This data describes a binding interaction between two proteins.

Contacts between the two chains:
Residue L22 in protein 2 interacts with residue L22 in protein 1 (closest heavy-atom distance 4.0 Å).
Residue V9 in protein 2 is in contact with residue M12 in protein 1 (closest heavy-atom distance 4.8 Å).
Residue L22 in protein 2 contacts residue T23 in protein 1 (closest heavy-atom distance 4.2 Å).
Residue L22 in protein 2 interacts with residue E26 in protein 1 (closest heavy-atom distance 3.6 Å).
Residue K39 in protein 2 interacts with residue L40 in protein 1 (closest heavy-atom distance 4.8 Å).
Residue Q29 in protein 2 is in contact with residue Q29 in protein 1 (closest heavy-atom distance 3.2 Å).
Residue K39 in protein 2 is in contact with residue Y37 in protein 1 (closest heavy-atom distance 2.9 Å).
Residue L32 in protein 2 interacts with residue L33 in protein 1 (closest heavy-atom distance 4.2 Å).
Residue R35 in protein 2 is in contact with residue Y37 in protein 1 (closest heavy-atom distance 3.9 Å).
Residue Q15 in protein 2 is in contact with residue Q15 in protein 1 (closest heavy-atom distance 3.3 Å).
Residue M18 in protein 2 contacts residue L16 in protein 1 (closest heavy-atom distance 3.6 Å).
Residue E11 in protein 2 interacts with residue M12 in protein 1 (closest heavy-atom distance 3.6 Å).
Residue M18 in protein 2 interacts with residue D20 in protein 1 (closest heavy-atom distance 4.7 Å).
Residue R14 in protein 2 contacts residue L16 in protein 1 (closest heavy-atom distance 4.5 Å).
Residue I36 in protein 2 is in contact with residue Y37 in protein 1 (closest heavy-atom distance 3.7 Å).
Residue Q29 in protein 2 interacts with residue L33 in protein 1 (closest heavy-atom distance 3.4 Å).
Residue I36 in protein 2 is in contact with residue I36 in protein 1 (closest heavy-atom distance 3.8 Å).
Residue E28 in protein 2 contacts residue V30 in protein 1 (closest heavy-atom distance 4.2 Å).
Residue L22 in protein 2 is in contact with residue I19 in protein 1 (closest heavy-atom distance 4.8 Å).
Residue Q29 in protein 2 is in contact with residue E26 in protein 1 (closest heavy-atom distance 2.7 Å).
Residue M18 in protein 2 interacts with residue T23 in protein 1 (closest heavy-atom distance 4.8 Å).
Residue L40 in protein 2 contacts residue L40 in protein 1 (closest heavy-atom distance 3.6 Å).
Residue V8 in protein 2 contacts residue V9 in protein 1 (closest heavy-atom distance 3.6 Å).
Residue E11 in protein 2 interacts with residue V9 in protein 1 (closest heavy-atom distance 4.7 Å).
Residue M18 in protein 2 contacts residue I19 in protein 1 (closest heavy-atom distance 3.5 Å).
Residue Q15 in protein 2 is in contact with residue L16 in protein 1 (closest heavy-atom distance 2.5 Å).
Residue Q15 in protein 2 interacts with residue I19 in protein 1 (closest heavy-atom distance 3.4 Å).
Residue R25 in protein 2 contacts residue I27 in protein 1 (closest heavy-atom distance 3.6 Å).
Residue I36 in protein 2 is in contact with residue L33 in protein 1 (closest heavy-atom distance 3.4 Å).
Residue I19 in protein 2 interacts with residue I19 in protein 1 (closest heavy-atom distance 3.6 Å).
Residue L33 in protein 2 is in contact with residue L33 in protein 1 (closest heavy-atom distance 3.6 Å).
Residue V8 in protein 2 contacts residue V8 in protein 1 (closest heavy-atom distance 4.0 Å).
Residue L32 in protein 2 interacts with residue V30 in protein 1 (closest heavy-atom distance 4.8 Å).
Residue V8 in protein 2 interacts with residue M12 in protein 1 (closest heavy-atom distance 2.8 Å).
Residue E11 in protein 2 is in contact with residue L16 in protein 1 (closest heavy-atom distance 4.2 Å).
Residue R7 in protein 2 is in contact with residue V9 in protein 1 (closest heavy-atom distance 3.5 Å).
Residue R25 in protein 2 contacts residue V30 in protein 1 (closest heavy-atom distance 4.9 Å).
Residue E28 in protein 2 interacts with residue K34 in protein 1 (closest heavy-atom distance 4.6 Å).
Residue Q29 in protein 2 is in contact with residue V30 in protein 1 (closest heavy-atom distance 3.4 Å).
Residue M5 in protein 2 interacts with residue M5 in protein 1 (closest heavy-atom distance 3.7 Å).
Residue L32 in protein 2 contacts residue K34 in protein 1 (closest heavy-atom distance 4.1 Å).
Residue Q15 in protein 2 contacts residue M12 in protein 1 (closest heavy-atom distance 3.4 Å).
Residue I1 in protein 2 contacts residue M5 in protein 1 (closest heavy-atom distance 3.3 Å).
Residue E26 in protein 2 contacts residue E26 in protein 1 (closest heavy-atom distance 4.8 Å).
Residue K39 in protein 2 contacts residue T41 in protein 1 (closest heavy-atom distance 4.5 Å).
Residue M12 in protein 2 interacts with residue M12 in protein 1 (closest heavy-atom distance 3.4 Å).
Residue R25 in protein 2 interacts with residue T23 in protein 1 (closest heavy-atom distance 3.7 Å).
Residue L32 in protein 2 contacts residue Y37 in protein 1 (closest heavy-atom distance 4.3 Å).
Residue I36 in protein 2 is in contact with residue L40 in protein 1 (closest heavy-atom distance 3.4 Å).
Residue Q4 in protein 2 is in contact with residue V9 in protein 1 (closest heavy-atom distance 3.9 Å).
Residue E11 in protein 2 contacts residue R13 in protein 1 (closest heavy-atom distance 3.2 Å).
Residue Q4 in protein 2 interacts with residue M5 in protein 1 (closest heavy-atom distance 3.8 Å).

Sequence of protein 2:
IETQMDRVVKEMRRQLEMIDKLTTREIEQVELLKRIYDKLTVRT

Sequence of protein 1:
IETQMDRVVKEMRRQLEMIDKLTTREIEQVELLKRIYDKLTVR